Sequence of protein 2:
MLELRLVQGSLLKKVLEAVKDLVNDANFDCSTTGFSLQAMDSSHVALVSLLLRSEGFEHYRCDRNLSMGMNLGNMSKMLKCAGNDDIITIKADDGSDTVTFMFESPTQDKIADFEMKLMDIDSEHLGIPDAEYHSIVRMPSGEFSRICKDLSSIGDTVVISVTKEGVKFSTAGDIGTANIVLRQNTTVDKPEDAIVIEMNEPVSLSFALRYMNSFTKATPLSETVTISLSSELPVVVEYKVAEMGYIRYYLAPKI

Interface contacts:
Residue V65 in protein 2 interacts with residue M9 in protein 1 (closest heavy-atom distance 3.3 Å).
Residue H64 in protein 2 contacts residue M9 in protein 1 (closest heavy-atom distance 2.8 Å).
Residue A272 in protein 2 interacts with residue F12 in protein 1 (closest heavy-atom distance 4.3 Å).
Residue P273 in protein 2 is in contact with residue T7 in protein 1 (closest heavy-atom distance 2.6 Å).
Residue E252 in protein 2 interacts with residue F12 in protein 1 (closest heavy-atom distance 3.5 Å).
Residue P273 in protein 2 is in contact with residue F12 in protein 1 (closest heavy-atom distance 3.7 Å).
Residue E144 in protein 2 interacts with residue T10 in protein 1 (closest heavy-atom distance 4.0 Å).
Residue M60 in protein 2 interacts with residue T10 in protein 1 (closest heavy-atom distance 4.4 Å).
Residue P149 in protein 2 is in contact with residue Y13 in protein 1 (closest heavy-atom distance 3.7 Å).
Residue G147 in protein 2 contacts residue S15 in protein 1 (closest heavy-atom distance 4.6 Å).
Residue P273 in protein 2 contacts residue R5 in protein 1 (closest heavy-atom distance 4.1 Å).
Residue P254 in protein 2 interacts with residue Y13 in protein 1 (closest heavy-atom distance 3.7 Å).
Residue H145 in protein 2 contacts residue S15 in protein 1 (closest heavy-atom distance 3.0 Å).
Residue L271 in protein 2 contacts residue M9 in protein 1 (closest heavy-atom distance 4.1 Å).
Residue V65 in protein 2 is in contact with residue S8 in protein 1 (closest heavy-atom distance 4.5 Å).
Residue L253 in protein 2 contacts residue Y13 in protein 1 (closest heavy-atom distance 4.2 Å).
Residue A66 in protein 2 is in contact with residue M9 in protein 1 (closest heavy-atom distance 3.9 Å).
Residue I148 in protein 2 is in contact with residue Y13 in protein 1 (closest heavy-atom distance 4.2 Å).
Residue Y270 in protein 2 interacts with residue Y13 in protein 1 (closest heavy-atom distance 4.5 Å).
Residue S63 in protein 2 interacts with residue S8 in protein 1 (closest heavy-atom distance 4.8 Å).
Residue P254 in protein 2 interacts with residue F12 in protein 1 (closest heavy-atom distance 3.7 Å).
Residue H145 in protein 2 interacts with residue H14 in protein 1 (closest heavy-atom distance 4.1 Å).
Residue P254 in protein 2 interacts with residue M9 in protein 1 (closest heavy-atom distance 3.8 Å).
Residue A272 in protein 2 contacts residue S8 in protein 1 (closest heavy-atom distance 3.7 Å).
Residue V65 in protein 2 contacts residue Q6 in protein 1 (closest heavy-atom distance 3.2 Å).
Residue K274 in protein 2 is in contact with residue T7 in protein 1 (closest heavy-atom distance 4.7 Å).
Residue A272 in protein 2 interacts with residue Q6 in protein 1 (closest heavy-atom distance 3.0 Å).
Residue M60 in protein 2 interacts with residue M9 in protein 1 (closest heavy-atom distance 4.1 Å).
Residue P273 in protein 2 is in contact with residue Q6 in protein 1 (closest heavy-atom distance 3.5 Å).
Residue H64 in protein 2 is in contact with residue T10 in protein 1 (closest heavy-atom distance 4.5 Å).
Residue I275 in protein 2 is in contact with residue T7 in protein 1 (closest heavy-atom distance 4.5 Å).
Residue A272 in protein 2 interacts with residue M9 in protein 1 (closest heavy-atom distance 3.6 Å).
Residue G147 in protein 2 is in contact with residue Y13 in protein 1 (closest heavy-atom distance 3.5 Å).
Residue Y270 in protein 2 contacts residue M9 in protein 1 (closest heavy-atom distance 3.5 Å).
Residue K274 in protein 2 interacts with residue Q6 in protein 1 (closest heavy-atom distance 3.5 Å).
Residue E144 in protein 2 contacts residue S15 in protein 1 (closest heavy-atom distance 4.3 Å).
Residue L253 in protein 2 interacts with residue F12 in protein 1 (closest heavy-atom distance 4.1 Å).
Residue L67 in protein 2 contacts residue M9 in protein 1 (closest heavy-atom distance 4.0 Å).
Residue I275 in protein 2 is in contact with residue F12 in protein 1 (closest heavy-atom distance 4.7 Å).
Residue L146 in protein 2 contacts residue T10 in protein 1 (closest heavy-atom distance 4.1 Å).
Residue G147 in protein 2 interacts with residue H14 in protein 1 (closest heavy-atom distance 2.6 Å).
Residue L146 in protein 2 is in contact with residue H14 in protein 1 (closest heavy-atom distance 3.3 Å).
Residue L146 in protein 2 is in contact with residue Y13 in protein 1 (closest heavy-atom distance 4.1 Å).
Residue K274 in protein 2 is in contact with residue R5 in protein 1 (closest heavy-atom distance 3.3 Å).
Residue L146 in protein 2 contacts residue S15 in protein 1 (closest heavy-atom distance 3.8 Å).
Residue I275 in protein 2 contacts residue R5 in protein 1 (closest heavy-atom distance 3.1 Å).
Residue A272 in protein 2 is in contact with residue T7 in protein 1 (closest heavy-atom distance 3.3 Å).
Residue H64 in protein 2 interacts with residue S8 in protein 1 (closest heavy-atom distance 3.6 Å).
Residue A228 in protein 2 interacts with residue Q6 in protein 1 (closest heavy-atom distance 4.2 Å).
Residue L146 in protein 2 is in contact with residue M9 in protein 1 (closest heavy-atom distance 3.9 Å).
Residue Y153 in protein 2 contacts residue Y13 in protein 1 (closest heavy-atom distance 4.2 Å).
Residue V65 in protein 2 is in contact with residue T7 in protein 1 (closest heavy-atom distance 3.9 Å).

This data describes a binding interaction between two proteins.

Sequence of protein 1:
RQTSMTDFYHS